The following describes two proteins that form a bound complex.

Sequence of chain B:
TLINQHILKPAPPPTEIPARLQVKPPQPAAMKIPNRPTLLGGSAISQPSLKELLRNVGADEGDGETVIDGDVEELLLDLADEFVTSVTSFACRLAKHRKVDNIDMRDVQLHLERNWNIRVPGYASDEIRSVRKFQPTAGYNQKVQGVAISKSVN

Sequence of chain A:
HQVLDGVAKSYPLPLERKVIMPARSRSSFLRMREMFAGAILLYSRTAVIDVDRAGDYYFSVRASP

Contacts between the two chains:
Residue D531 in chain B contacts residue R260 in chain A (closest heavy-atom distance 2.6 Å).
Residue T538 in chain B interacts with residue A259 in chain A (closest heavy-atom distance 3.9 Å).
Residue K549 in chain B interacts with residue V297 in chain A (closest heavy-atom distance 4.6 Å).
Residue K549 in chain B interacts with residue A300 in chain A (closest heavy-atom distance 3.6 Å).
Residue D534 in chain B is in contact with residue R260 in chain A (closest heavy-atom distance 4.7 Å).
Residue K549 in chain B interacts with residue I295 in chain A (closest heavy-atom distance 4.2 Å).
Residue D534 in chain B is in contact with residue A259 in chain A (closest heavy-atom distance 3.1 Å).
Residue D554 in chain B interacts with residue V297 in chain A (closest heavy-atom distance 3.1 Å).
Residue R546 in chain B contacts residue E252 in chain A (closest heavy-atom distance 4.7 Å).
Residue D554 in chain B is in contact with residue D298 in chain A (closest heavy-atom distance 4.5 Å).